The following describes two proteins that form a bound complex.

Sequence of chain B:
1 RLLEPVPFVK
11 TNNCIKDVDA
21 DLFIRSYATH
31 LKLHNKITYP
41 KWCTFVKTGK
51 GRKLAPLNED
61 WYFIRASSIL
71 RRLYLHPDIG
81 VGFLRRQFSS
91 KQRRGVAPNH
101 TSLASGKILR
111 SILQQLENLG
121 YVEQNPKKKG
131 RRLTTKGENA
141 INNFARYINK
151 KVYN

Sequence of chain A:
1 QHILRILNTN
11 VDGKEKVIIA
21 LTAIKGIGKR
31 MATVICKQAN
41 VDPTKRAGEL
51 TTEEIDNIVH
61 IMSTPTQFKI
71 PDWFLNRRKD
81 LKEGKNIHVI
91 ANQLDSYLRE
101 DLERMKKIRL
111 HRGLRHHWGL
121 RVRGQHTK

Contacts between the two chains:
Residue K53 in chain B is in contact with residue K29 in chain A (closest heavy-atom distance 4.3 Å).
Residue F45 in chain B interacts with residue F74 in chain A (closest heavy-atom distance 3.8 Å).
Residue A55 in chain B is in contact with residue T33 in chain A (closest heavy-atom distance 3.8 Å).
Residue F45 in chain B contacts residue I70 in chain A (closest heavy-atom distance 3.9 Å).
Residue L54 in chain B contacts residue I18 in chain A (closest heavy-atom distance 4.6 Å).
Residue F45 in chain B interacts with residue W73 in chain A (closest heavy-atom distance 4.4 Å).
Residue K47 in chain B is in contact with residue R30 in chain A (closest heavy-atom distance 3.7 Å).
Residue F45 in chain B interacts with residue K69 in chain A (closest heavy-atom distance 3.3 Å).
Residue E59 in chain B is in contact with residue K37 in chain A (closest heavy-atom distance 2.7 Å).
Residue F45 in chain B contacts residue R30 in chain A (closest heavy-atom distance 2.9 Å).
Residue L54 in chain B contacts residue K29 in chain A (closest heavy-atom distance 4.2 Å).
Residue L54 in chain B is in contact with residue T33 in chain A (closest heavy-atom distance 3.6 Å).
Residue K53 in chain B contacts residue R30 in chain A (closest heavy-atom distance 3.8 Å).
Residue V46 in chain B contacts residue R30 in chain A (closest heavy-atom distance 3.8 Å).
Residue A55 in chain B is in contact with residue K37 in chain A (closest heavy-atom distance 4.8 Å).
Residue K53 in chain B is in contact with residue G28 in chain A (closest heavy-atom distance 3.6 Å).
Residue L54 in chain B is in contact with residue R30 in chain A (closest heavy-atom distance 3.8 Å).
Residue A55 in chain B is in contact with residue R30 in chain A (closest heavy-atom distance 4.6 Å).
Residue F45 in chain B is in contact with residue V34 in chain A (closest heavy-atom distance 3.8 Å).
Residue F45 in chain B is in contact with residue P71 in chain A (closest heavy-atom distance 3.6 Å).